Sequence of chain B:
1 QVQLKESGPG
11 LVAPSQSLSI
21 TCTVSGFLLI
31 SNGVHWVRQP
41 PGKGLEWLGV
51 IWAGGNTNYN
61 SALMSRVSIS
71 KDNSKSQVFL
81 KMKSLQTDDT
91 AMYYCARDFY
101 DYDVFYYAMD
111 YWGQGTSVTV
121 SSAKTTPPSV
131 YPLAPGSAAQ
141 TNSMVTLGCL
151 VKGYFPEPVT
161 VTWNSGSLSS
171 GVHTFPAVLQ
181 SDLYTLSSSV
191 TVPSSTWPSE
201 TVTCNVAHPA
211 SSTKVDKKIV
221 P

Residue-level contacts at the interface:
Residue A90 in chain A is in contact with residue F105 in chain B (closest heavy-atom distance 2.1 Å).
Residue P86 in chain A interacts with residue Y107 in chain B (closest heavy-atom distance 4.2 Å).
Residue R92 in chain A contacts residue F105 in chain B (closest heavy-atom distance 1.7 Å).
Residue E89 in chain A contacts residue Y106 in chain B (closest heavy-atom distance 3.9 Å).
Residue P86 in chain A is in contact with residue F105 in chain B (closest heavy-atom distance 1.2 Å).
Residue E87 in chain A is in contact with residue F105 in chain B (closest heavy-atom distance 2.4 Å).
Residue R92 in chain A is in contact with residue Y106 in chain B (closest heavy-atom distance 4.8 Å).
Residue E84 in chain A contacts residue Y100 in chain B (closest heavy-atom distance 3.1 Å).
Residue V91 in chain A is in contact with residue A108 in chain B (closest heavy-atom distance 4.8 Å).
Residue V85 in chain A interacts with residue Y100 in chain B (closest heavy-atom distance 4.3 Å).
Residue A94 in chain A is in contact with residue Y107 in chain B (closest heavy-atom distance 3.0 Å).
Residue V91 in chain A interacts with residue Y107 in chain B (closest heavy-atom distance 1.8 Å).
Residue P78 in chain A is in contact with residue N56 in chain B (closest heavy-atom distance 4.9 Å).
Residue A90 in chain A contacts residue Y106 in chain B (closest heavy-atom distance 2.7 Å).
Residue V91 in chain A contacts residue Y100 in chain B (closest heavy-atom distance 3.1 Å).
Residue D88 in chain A contacts residue Y102 in chain B (closest heavy-atom distance 4.0 Å).
Residue S98 in chain A is in contact with residue N58 in chain B (closest heavy-atom distance 3.2 Å).
Residue L95 in chain A is in contact with residue F105 in chain B (closest heavy-atom distance 4.9 Å).
Residue V91 in chain A contacts residue F105 in chain B (closest heavy-atom distance 1.3 Å).
Residue V91 in chain A contacts residue Y106 in chain B (closest heavy-atom distance 1.2 Å).
Residue V91 in chain A contacts residue F99 in chain B (closest heavy-atom distance 4.5 Å).
Residue L95 in chain A interacts with residue Y107 in chain B (closest heavy-atom distance 3.0 Å).
Residue E87 in chain A contacts residue V104 in chain B (closest heavy-atom distance 3.6 Å).
Residue E87 in chain A is in contact with residue Y100 in chain B (closest heavy-atom distance 4.2 Å).
Residue P86 in chain A contacts residue Y100 in chain B (closest heavy-atom distance 3.0 Å).
Residue D88 in chain A is in contact with residue Y100 in chain B (closest heavy-atom distance 3.7 Å).
Residue V85 in chain A contacts residue F105 in chain B (closest heavy-atom distance 4.8 Å).
Residue D88 in chain A contacts residue Y106 in chain B (closest heavy-atom distance 1.5 Å).
Residue D88 in chain A is in contact with residue F105 in chain B (closest heavy-atom distance 0.5 Å).
Residue E87 in chain A contacts residue D101 in chain B (closest heavy-atom distance 4.3 Å).
Residue S98 in chain A is in contact with residue W52 in chain B (closest heavy-atom distance 4.8 Å).
Residue E87 in chain A interacts with residue Y102 in chain B (closest heavy-atom distance 3.7 Å).
Residue D88 in chain A is in contact with residue Y107 in chain B (closest heavy-atom distance 4.2 Å).
Residue E87 in chain A contacts residue D103 in chain B (closest heavy-atom distance 4.9 Å).
Residue R93 in chain A contacts residue F105 in chain B (closest heavy-atom distance 4.4 Å).
Residue D88 in chain A interacts with residue V104 in chain B (closest heavy-atom distance 1.8 Å).
Residue E87 in chain A is in contact with residue Y106 in chain B (closest heavy-atom distance 4.9 Å).
Residue R92 in chain A interacts with residue Y107 in chain B (closest heavy-atom distance 4.7 Å).
Residue E89 in chain A interacts with residue F105 in chain B (closest heavy-atom distance 2.1 Å).
Residue E84 in chain A interacts with residue G54 in chain B (closest heavy-atom distance 4.5 Å).
Residue E89 in chain A is in contact with residue V104 in chain B (closest heavy-atom distance 3.5 Å).
Residue A90 in chain A interacts with residue Y107 in chain B (closest heavy-atom distance 4.2 Å).

Sequence of chain A:
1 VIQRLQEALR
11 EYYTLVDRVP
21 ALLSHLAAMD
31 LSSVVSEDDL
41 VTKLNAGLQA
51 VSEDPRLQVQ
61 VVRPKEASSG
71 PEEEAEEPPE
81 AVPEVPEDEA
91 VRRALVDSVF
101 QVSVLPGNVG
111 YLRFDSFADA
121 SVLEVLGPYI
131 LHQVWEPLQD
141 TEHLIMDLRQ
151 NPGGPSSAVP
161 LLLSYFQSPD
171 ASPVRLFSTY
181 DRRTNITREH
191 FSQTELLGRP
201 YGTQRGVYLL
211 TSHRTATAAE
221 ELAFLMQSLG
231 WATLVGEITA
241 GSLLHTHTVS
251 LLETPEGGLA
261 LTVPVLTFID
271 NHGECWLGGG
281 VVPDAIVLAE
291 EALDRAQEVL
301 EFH

This data describes a binding interaction between two proteins.